Interface contacts:
Residue G12 in protein 1 contacts residue D41 in protein 2 (closest heavy-atom distance 4.9 Å).
Residue C34 in protein 1 interacts with residue N39 in protein 2 (closest heavy-atom distance 4.3 Å).
Residue T103 in protein 1 interacts with residue C3 in protein 2 (closest heavy-atom distance 4.4 Å).
Residue G158 in protein 1 contacts residue A35 in protein 2 (closest heavy-atom distance 3.6 Å).
Residue T11 in protein 1 contacts residue D41 in protein 2 (closest heavy-atom distance 4.9 Å).
Residue Y120 in protein 1 is in contact with residue K34 in protein 2 (closest heavy-atom distance 3.8 Å).
Residue P138 in protein 1 contacts residue C40 in protein 2 (closest heavy-atom distance 4.4 Å).
Residue S156 in protein 1 contacts residue P37 in protein 2 (closest heavy-atom distance 3.6 Å).
Residue P138 in protein 1 is in contact with residue T4 in protein 2 (closest heavy-atom distance 3.9 Å).
Residue G158 in protein 1 is in contact with residue K34 in protein 2 (closest heavy-atom distance 3.6 Å).
Residue P138 in protein 1 interacts with residue N39 in protein 2 (closest heavy-atom distance 3.8 Å).
Residue S159 in protein 1 is in contact with residue C36 in protein 2 (closest heavy-atom distance 5.0 Å).
Residue G139 in protein 1 interacts with residue C40 in protein 2 (closest heavy-atom distance 3.5 Å).
Residue G158 in protein 1 is in contact with residue C36 in protein 2 (closest heavy-atom distance 2.9 Å).
Residue T168 in protein 1 interacts with residue L38 in protein 2 (closest heavy-atom distance 4.4 Å).
Residue S156 in protein 1 interacts with residue L38 in protein 2 (closest heavy-atom distance 3.6 Å).
Residue G157 in protein 1 interacts with residue L38 in protein 2 (closest heavy-atom distance 3.7 Å).
Residue S159 in protein 1 is in contact with residue A35 in protein 2 (closest heavy-atom distance 4.0 Å).
Residue F169 in protein 1 interacts with residue A35 in protein 2 (closest heavy-atom distance 4.1 Å).
Residue N119 in protein 1 is in contact with residue A35 in protein 2 (closest heavy-atom distance 4.1 Å).
Residue Y120 in protein 1 interacts with residue A35 in protein 2 (closest heavy-atom distance 3.6 Å).
Residue T155 in protein 1 interacts with residue L38 in protein 2 (closest heavy-atom distance 4.0 Å).
Residue H33 in protein 1 is in contact with residue L38 in protein 2 (closest heavy-atom distance 3.7 Å).
Residue S10 in protein 1 interacts with residue P42 in protein 2 (closest heavy-atom distance 3.6 Å).
Residue T11 in protein 1 interacts with residue P42 in protein 2 (closest heavy-atom distance 3.4 Å).
Residue E137 in protein 1 interacts with residue L38 in protein 2 (closest heavy-atom distance 3.7 Å).
Residue G157 in protein 1 interacts with residue C36 in protein 2 (closest heavy-atom distance 3.1 Å).
Residue S141 in protein 1 is in contact with residue P37 in protein 2 (closest heavy-atom distance 4.3 Å).
Residue G139 in protein 1 is in contact with residue L38 in protein 2 (closest heavy-atom distance 2.7 Å).
Residue Y120 in protein 1 interacts with residue P37 in protein 2 (closest heavy-atom distance 3.7 Å).
Residue G12 in protein 1 is in contact with residue P42 in protein 2 (closest heavy-atom distance 3.9 Å).
Residue H33 in protein 1 contacts residue N39 in protein 2 (closest heavy-atom distance 3.8 Å).
Residue G12 in protein 1 interacts with residue C40 in protein 2 (closest heavy-atom distance 3.4 Å).
Residue S159 in protein 1 is in contact with residue P33 in protein 2 (closest heavy-atom distance 3.9 Å).
Residue C14 in protein 1 contacts residue N39 in protein 2 (closest heavy-atom distance 3.7 Å).
Residue T11 in protein 1 contacts residue N39 in protein 2 (closest heavy-atom distance 4.3 Å).
Residue Y120 in protein 1 contacts residue C36 in protein 2 (closest heavy-atom distance 3.7 Å).
Residue S141 in protein 1 contacts residue N39 in protein 2 (closest heavy-atom distance 3.3 Å).
Residue V118 in protein 1 interacts with residue A35 in protein 2 (closest heavy-atom distance 3.8 Å).
Residue N161 in protein 1 is in contact with residue Y10 in protein 2 (closest heavy-atom distance 4.4 Å).
Residue A136 in protein 1 is in contact with residue L38 in protein 2 (closest heavy-atom distance 3.6 Å).
Residue P138 in protein 1 contacts residue C3 in protein 2 (closest heavy-atom distance 3.2 Å).
Residue Y120 in protein 1 interacts with residue C7 in protein 2 (closest heavy-atom distance 4.0 Å).
Residue S159 in protein 1 is in contact with residue K34 in protein 2 (closest heavy-atom distance 3.1 Å).
Residue G139 in protein 1 is in contact with residue N39 in protein 2 (closest heavy-atom distance 3.9 Å).
Residue G139 in protein 1 is in contact with residue C3 in protein 2 (closest heavy-atom distance 3.5 Å).
Residue S141 in protein 1 is in contact with residue L38 in protein 2 (closest heavy-atom distance 2.8 Å).
Residue R13 in protein 1 is in contact with residue C3 in protein 2 (closest heavy-atom distance 3.6 Å).
Residue D140 in protein 1 contacts residue L38 in protein 2 (closest heavy-atom distance 3.4 Å).
Residue G158 in protein 1 is in contact with residue L38 in protein 2 (closest heavy-atom distance 3.7 Å).
Residue T11 in protein 1 is in contact with residue C40 in protein 2 (closest heavy-atom distance 3.8 Å).
Residue R13 in protein 1 contacts residue N39 in protein 2 (closest heavy-atom distance 3.8 Å).
Residue P138 in protein 1 contacts residue A8 in protein 2 (closest heavy-atom distance 3.6 Å).
Residue P138 in protein 1 contacts residue L38 in protein 2 (closest heavy-atom distance 3.5 Å).
Residue G157 in protein 1 is in contact with residue P37 in protein 2 (closest heavy-atom distance 4.2 Å).
Residue S156 in protein 1 interacts with residue C36 in protein 2 (closest heavy-atom distance 4.5 Å).
Residue P138 in protein 1 contacts residue N5 in protein 2 (closest heavy-atom distance 4.3 Å).
Residue G160 in protein 1 is in contact with residue P33 in protein 2 (closest heavy-atom distance 4.0 Å).
Residue H33 in protein 1 interacts with residue P37 in protein 2 (closest heavy-atom distance 3.9 Å).
Residue R13 in protein 1 interacts with residue C40 in protein 2 (closest heavy-atom distance 3.1 Å).

These two protein chains interact to form a complex.

Sequence of protein 1:
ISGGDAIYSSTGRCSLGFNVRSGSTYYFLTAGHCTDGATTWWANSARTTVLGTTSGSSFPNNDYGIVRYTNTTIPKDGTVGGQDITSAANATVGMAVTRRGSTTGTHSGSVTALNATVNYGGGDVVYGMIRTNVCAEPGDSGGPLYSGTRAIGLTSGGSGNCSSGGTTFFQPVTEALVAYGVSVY

Sequence of protein 2:
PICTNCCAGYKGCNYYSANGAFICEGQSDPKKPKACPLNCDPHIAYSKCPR